Residue-level contacts at the interface:
Residue F325 in the second protein contacts residue Q3 in the first protein (closest heavy-atom distance 3.4 Å).
Residue W5 in the second protein contacts residue L24 in the first protein (closest heavy-atom distance 3.8 Å).
Residue A327 in the second protein contacts residue Q3 in the first protein (closest heavy-atom distance 4.4 Å).
Residue R326 in the second protein interacts with residue Q3 in the first protein (closest heavy-atom distance 4.4 Å).

This data describes a binding interaction between two proteins.

Sequence of the second protein:
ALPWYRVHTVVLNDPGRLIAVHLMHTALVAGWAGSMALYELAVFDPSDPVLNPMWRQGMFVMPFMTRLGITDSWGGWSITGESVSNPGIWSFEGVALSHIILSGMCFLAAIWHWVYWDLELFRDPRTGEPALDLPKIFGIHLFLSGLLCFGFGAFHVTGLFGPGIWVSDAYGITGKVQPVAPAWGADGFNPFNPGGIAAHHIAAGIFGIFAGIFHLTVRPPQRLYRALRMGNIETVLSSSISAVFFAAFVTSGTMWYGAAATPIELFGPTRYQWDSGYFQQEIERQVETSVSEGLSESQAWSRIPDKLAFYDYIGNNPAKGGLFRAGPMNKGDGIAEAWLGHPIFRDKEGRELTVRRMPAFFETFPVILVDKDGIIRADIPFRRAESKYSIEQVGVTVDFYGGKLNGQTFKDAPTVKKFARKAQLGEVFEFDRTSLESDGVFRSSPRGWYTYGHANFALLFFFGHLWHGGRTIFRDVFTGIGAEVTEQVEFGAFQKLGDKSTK

Sequence of the first protein:
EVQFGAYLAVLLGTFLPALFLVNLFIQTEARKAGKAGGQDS